Sequence of the second protein:
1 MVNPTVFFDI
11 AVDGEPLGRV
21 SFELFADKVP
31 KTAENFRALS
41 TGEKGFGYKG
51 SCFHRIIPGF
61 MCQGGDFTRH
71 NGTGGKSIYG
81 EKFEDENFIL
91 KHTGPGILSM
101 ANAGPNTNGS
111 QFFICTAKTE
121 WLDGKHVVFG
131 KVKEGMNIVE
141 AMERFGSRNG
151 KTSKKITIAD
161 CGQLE

This data describes a binding interaction between two proteins.

Residue-level contacts at the interface:
Residue E81 in the second protein is in contact with residue A11 in the first protein (closest heavy-atom distance 3.0 Å).
Residue T73 in the second protein interacts with residue V9 in the first protein (closest heavy-atom distance 4.8 Å).

Sequence of the first protein:
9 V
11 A